This data describes a binding interaction between two proteins.

Sequence of protein 2:
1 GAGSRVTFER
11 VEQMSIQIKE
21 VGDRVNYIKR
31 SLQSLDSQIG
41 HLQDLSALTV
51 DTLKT

Interface contacts:
Residue I18 in protein 2 contacts residue Q43 in protein 1 (closest heavy-atom distance 3.5 Å).
Residue T7 in protein 2 contacts residue L53 in protein 1 (closest heavy-atom distance 4.8 Å).
Residue I39 in protein 2 interacts with residue I18 in protein 1 (closest heavy-atom distance 4.4 Å).
Residue S46 in protein 2 contacts residue M14 in protein 1 (closest heavy-atom distance 4.7 Å).
Residue V11 in protein 2 interacts with residue V50 in protein 1 (closest heavy-atom distance 4.1 Å).
Residue L53 in protein 2 contacts residue T7 in protein 1 (closest heavy-atom distance 4.7 Å).
Residue F8 in protein 2 contacts residue L53 in protein 1 (closest heavy-atom distance 4.0 Å).
Residue V25 in protein 2 is in contact with residue L35 in protein 1 (closest heavy-atom distance 4.3 Å).
Residue I18 in protein 2 interacts with residue S46 in protein 1 (closest heavy-atom distance 4.0 Å).
Residue D36 in protein 2 contacts residue V25 in protein 1 (closest heavy-atom distance 4.5 Å).
Residue L32 in protein 2 is in contact with residue I28 in protein 1 (closest heavy-atom distance 3.9 Å).
Residue V25 in protein 2 is in contact with residue I39 in protein 1 (closest heavy-atom distance 3.4 Å).
Residue L35 in protein 2 interacts with residue V25 in protein 1 (closest heavy-atom distance 4.0 Å).
Residue I39 in protein 2 interacts with residue V21 in protein 1 (closest heavy-atom distance 3.9 Å).
Residue N26 in protein 2 contacts residue D36 in protein 1 (closest heavy-atom distance 3.9 Å).
Residue G22 in protein 2 interacts with residue I39 in protein 1 (closest heavy-atom distance 3.9 Å).
Residue E12 in protein 2 contacts residue V50 in protein 1 (closest heavy-atom distance 4.8 Å).
Residue E12 in protein 2 interacts with residue K54 in protein 1 (closest heavy-atom distance 4.4 Å).
Residue S46 in protein 2 is in contact with residue V11 in protein 1 (closest heavy-atom distance 4.9 Å).
Residue S46 in protein 2 is in contact with residue I18 in protein 1 (closest heavy-atom distance 3.8 Å).
Residue S15 in protein 2 contacts residue V50 in protein 1 (closest heavy-atom distance 4.2 Å).
Residue I28 in protein 2 contacts residue L32 in protein 1 (closest heavy-atom distance 3.8 Å).
Residue V11 in protein 2 contacts residue T49 in protein 1 (closest heavy-atom distance 4.0 Å).
Residue V50 in protein 2 contacts residue S15 in protein 1 (closest heavy-atom distance 4.0 Å).
Residue F8 in protein 2 is in contact with residue K54 in protein 1 (closest heavy-atom distance 4.1 Å).
Residue V25 in protein 2 is in contact with residue D36 in protein 1 (closest heavy-atom distance 3.9 Å).
Residue K19 in protein 2 contacts residue Q43 in protein 1 (closest heavy-atom distance 4.0 Å).
Residue L42 in protein 2 contacts residue I18 in protein 1 (closest heavy-atom distance 3.9 Å).
Residue K54 in protein 2 is in contact with residue F8 in protein 1 (closest heavy-atom distance 4.5 Å).
Residue L53 in protein 2 interacts with residue F8 in protein 1 (closest heavy-atom distance 3.9 Å).
Residue I39 in protein 2 is in contact with residue G22 in protein 1 (closest heavy-atom distance 3.9 Å).
Residue I39 in protein 2 contacts residue V25 in protein 1 (closest heavy-atom distance 3.4 Å).
Residue M14 in protein 2 is in contact with residue S46 in protein 1 (closest heavy-atom distance 4.9 Å).
Residue L53 in protein 2 contacts residue V11 in protein 1 (closest heavy-atom distance 4.1 Å).
Residue K29 in protein 2 is in contact with residue L32 in protein 1 (closest heavy-atom distance 3.3 Å).
Residue V11 in protein 2 contacts residue L53 in protein 1 (closest heavy-atom distance 3.8 Å).
Residue I18 in protein 2 contacts residue I39 in protein 1 (closest heavy-atom distance 4.8 Å).
Residue V21 in protein 2 interacts with residue I39 in protein 1 (closest heavy-atom distance 3.9 Å).
Residue T49 in protein 2 is in contact with residue V11 in protein 1 (closest heavy-atom distance 4.0 Å).
Residue L32 in protein 2 interacts with residue L32 in protein 1 (closest heavy-atom distance 3.6 Å).
Residue I18 in protein 2 interacts with residue L42 in protein 1 (closest heavy-atom distance 3.9 Å).
Residue S15 in protein 2 is in contact with residue S46 in protein 1 (closest heavy-atom distance 2.9 Å).
Residue L32 in protein 2 contacts residue V25 in protein 1 (closest heavy-atom distance 4.4 Å).
Residue Q43 in protein 2 contacts residue I18 in protein 1 (closest heavy-atom distance 3.4 Å).
Residue V50 in protein 2 contacts residue E12 in protein 1 (closest heavy-atom distance 5.0 Å).
Residue L32 in protein 2 is in contact with residue K29 in protein 1 (closest heavy-atom distance 3.9 Å).
Residue Q43 in protein 2 is in contact with residue K19 in protein 1 (closest heavy-atom distance 4.0 Å).
Residue S46 in protein 2 interacts with residue S15 in protein 1 (closest heavy-atom distance 3.5 Å).
Residue G22 in protein 2 is in contact with residue Q43 in protein 1 (closest heavy-atom distance 3.9 Å).
Residue V50 in protein 2 contacts residue V11 in protein 1 (closest heavy-atom distance 3.7 Å).
Residue D36 in protein 2 interacts with residue N26 in protein 1 (closest heavy-atom distance 3.4 Å).
Residue V25 in protein 2 interacts with residue L32 in protein 1 (closest heavy-atom distance 4.2 Å).
Residue D36 in protein 2 interacts with residue K29 in protein 1 (closest heavy-atom distance 3.3 Å).
Residue Q33 in protein 2 contacts residue K29 in protein 1 (closest heavy-atom distance 4.9 Å).
Residue Q43 in protein 2 is in contact with residue G22 in protein 1 (closest heavy-atom distance 3.7 Å).

Sequence of protein 1:
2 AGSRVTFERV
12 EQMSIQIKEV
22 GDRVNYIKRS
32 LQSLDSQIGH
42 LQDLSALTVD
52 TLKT